Sequence of protein 2:
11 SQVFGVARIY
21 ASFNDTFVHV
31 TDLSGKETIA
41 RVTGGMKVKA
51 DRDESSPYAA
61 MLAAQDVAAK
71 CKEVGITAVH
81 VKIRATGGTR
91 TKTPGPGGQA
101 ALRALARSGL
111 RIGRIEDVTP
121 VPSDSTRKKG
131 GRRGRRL

Residue-level contacts at the interface:
Residue I777 in protein 1 is in contact with residue Y58 in protein 2 (closest heavy-atom distance 3.6 Å).
Residue R774 in protein 1 is in contact with residue R52 in protein 2 (closest heavy-atom distance 3.5 Å).
Residue E775 in protein 1 is in contact with residue K49 in protein 2 (closest heavy-atom distance 3.8 Å).
Residue A771 in protein 1 is in contact with residue Y58 in protein 2 (closest heavy-atom distance 4.1 Å).
Residue E775 in protein 1 is in contact with residue Y58 in protein 2 (closest heavy-atom distance 3.2 Å).
Residue E770 in protein 1 interacts with residue D53 in protein 2 (closest heavy-atom distance 5.0 Å).
Residue R774 in protein 1 interacts with residue D53 in protein 2 (closest heavy-atom distance 3.0 Å).
Residue A771 in protein 1 interacts with residue D53 in protein 2 (closest heavy-atom distance 3.9 Å).
Residue A771 in protein 1 interacts with residue S56 in protein 2 (closest heavy-atom distance 3.7 Å).
Residue S772 in protein 1 interacts with residue Y58 in protein 2 (closest heavy-atom distance 4.1 Å).
Residue E775 in protein 1 contacts residue L62 in protein 2 (closest heavy-atom distance 4.5 Å).
Residue E775 in protein 1 interacts with residue V48 in protein 2 (closest heavy-atom distance 3.3 Å).
Residue D769 in protein 1 is in contact with residue Y58 in protein 2 (closest heavy-atom distance 4.3 Å).

Sequence of protein 1:
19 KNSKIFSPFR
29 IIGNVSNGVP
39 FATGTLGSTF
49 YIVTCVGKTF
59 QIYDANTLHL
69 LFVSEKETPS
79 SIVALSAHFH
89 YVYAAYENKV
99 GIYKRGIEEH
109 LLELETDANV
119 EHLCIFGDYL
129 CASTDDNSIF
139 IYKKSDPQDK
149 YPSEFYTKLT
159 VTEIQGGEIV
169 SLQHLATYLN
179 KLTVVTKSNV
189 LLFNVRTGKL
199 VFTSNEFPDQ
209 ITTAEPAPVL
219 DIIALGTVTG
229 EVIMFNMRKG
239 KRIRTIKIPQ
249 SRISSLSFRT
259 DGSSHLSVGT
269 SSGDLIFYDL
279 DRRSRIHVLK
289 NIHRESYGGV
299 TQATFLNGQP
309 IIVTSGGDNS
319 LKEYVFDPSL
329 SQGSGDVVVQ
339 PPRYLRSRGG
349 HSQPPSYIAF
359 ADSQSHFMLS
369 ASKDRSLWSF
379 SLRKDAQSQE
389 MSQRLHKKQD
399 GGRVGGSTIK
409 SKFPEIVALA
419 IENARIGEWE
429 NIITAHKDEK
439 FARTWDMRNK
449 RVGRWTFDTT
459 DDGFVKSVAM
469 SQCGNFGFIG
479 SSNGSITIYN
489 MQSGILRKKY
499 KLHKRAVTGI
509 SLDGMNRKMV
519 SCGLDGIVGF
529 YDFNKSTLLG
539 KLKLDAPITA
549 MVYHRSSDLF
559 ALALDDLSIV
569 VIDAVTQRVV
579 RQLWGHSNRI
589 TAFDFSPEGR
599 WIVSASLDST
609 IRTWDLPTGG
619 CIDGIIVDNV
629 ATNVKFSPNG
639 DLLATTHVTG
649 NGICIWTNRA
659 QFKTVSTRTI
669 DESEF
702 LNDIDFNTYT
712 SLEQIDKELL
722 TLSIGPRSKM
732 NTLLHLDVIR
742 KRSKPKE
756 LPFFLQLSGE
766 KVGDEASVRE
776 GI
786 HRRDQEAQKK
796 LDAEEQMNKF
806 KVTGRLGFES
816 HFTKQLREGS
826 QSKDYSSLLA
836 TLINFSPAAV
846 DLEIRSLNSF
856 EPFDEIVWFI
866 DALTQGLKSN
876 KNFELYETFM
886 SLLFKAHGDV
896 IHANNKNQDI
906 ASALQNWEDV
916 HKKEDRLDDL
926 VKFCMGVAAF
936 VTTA

These two protein chains interact to form a complex.